Contacts between the two chains:
Residue S228 in protein 2 is in contact with residue L80 in protein 1 (closest heavy-atom distance 3.9 Å).
Residue C254 in protein 2 is in contact with residue L202 in protein 1 (closest heavy-atom distance 3.9 Å).
Residue S264 in protein 2 interacts with residue N28 in protein 1 (closest heavy-atom distance 4.4 Å).
Residue V261 in protein 2 interacts with residue V205 in protein 1 (closest heavy-atom distance 3.7 Å).
Residue R271 in protein 2 interacts with residue H22 in protein 1 (closest heavy-atom distance 3.5 Å).
Residue I255 in protein 2 interacts with residue I198 in protein 1 (closest heavy-atom distance 4.7 Å).
Residue L236 in protein 2 interacts with residue M187 in protein 1 (closest heavy-atom distance 3.8 Å).
Residue R232 in protein 2 contacts residue L80 in protein 1 (closest heavy-atom distance 3.4 Å).
Residue Q267 in protein 2 interacts with residue Y25 in protein 1 (closest heavy-atom distance 3.3 Å).
Residue F268 in protein 2 contacts residue H22 in protein 1 (closest heavy-atom distance 3.4 Å).
Residue I258 in protein 2 contacts residue L202 in protein 1 (closest heavy-atom distance 3.7 Å).
Residue S235 in protein 2 interacts with residue R183 in protein 1 (closest heavy-atom distance 3.4 Å).
Residue L244 in protein 2 interacts with residue M187 in protein 1 (closest heavy-atom distance 3.7 Å).
Residue E234 in protein 2 is in contact with residue Y68 in protein 1 (closest heavy-atom distance 3.0 Å).
Residue I250 in protein 2 interacts with residue D195 in protein 1 (closest heavy-atom distance 4.3 Å).
Residue I229 in protein 2 interacts with residue L80 in protein 1 (closest heavy-atom distance 4.5 Å).
Residue I251 in protein 2 is in contact with residue D195 in protein 1 (closest heavy-atom distance 3.6 Å).
Residue Q267 in protein 2 is in contact with residue H22 in protein 1 (closest heavy-atom distance 4.2 Å).
Residue S264 in protein 2 is in contact with residue Y25 in protein 1 (closest heavy-atom distance 3.1 Å).
Residue C254 in protein 2 is in contact with residue L199 in protein 1 (closest heavy-atom distance 4.2 Å).
Residue L246 in protein 2 contacts residue L46 in protein 1 (closest heavy-atom distance 3.8 Å).
Residue I250 in protein 2 interacts with residue C42 in protein 1 (closest heavy-atom distance 4.1 Å).
Residue I258 in protein 2 contacts residue I198 in protein 1 (closest heavy-atom distance 3.8 Å).
Residue V261 in protein 2 is in contact with residue L202 in protein 1 (closest heavy-atom distance 4.6 Å).
Residue L246 in protein 2 interacts with residue F43 in protein 1 (closest heavy-atom distance 4.5 Å).
Residue C254 in protein 2 interacts with residue L39 in protein 1 (closest heavy-atom distance 3.8 Å).
Residue N78 in protein 2 is in contact with residue N78 in protein 1 (closest heavy-atom distance 3.4 Å).
Residue L243 in protein 2 contacts residue L46 in protein 1 (closest heavy-atom distance 3.9 Å).
Residue V260 in protein 2 is in contact with residue N28 in protein 1 (closest heavy-atom distance 4.5 Å).
Residue A225 in protein 2 contacts residue L80 in protein 1 (closest heavy-atom distance 3.5 Å).
Residue L236 in protein 2 is in contact with residue W184 in protein 1 (closest heavy-atom distance 4.7 Å).
Residue R232 in protein 2 is in contact with residue Y68 in protein 1 (closest heavy-atom distance 2.4 Å).
Residue E240 in protein 2 contacts residue W184 in protein 1 (closest heavy-atom distance 3.5 Å).
Residue R232 in protein 2 contacts residue A66 in protein 1 (closest heavy-atom distance 4.1 Å).
Residue R232 in protein 2 interacts with residue V79 in protein 1 (closest heavy-atom distance 3.3 Å).
Residue L244 in protein 2 is in contact with residue L191 in protein 1 (closest heavy-atom distance 3.7 Å).
Residue V261 in protein 2 interacts with residue V32 in protein 1 (closest heavy-atom distance 4.5 Å).
Residue A247 in protein 2 interacts with residue D195 in protein 1 (closest heavy-atom distance 4.7 Å).
Residue N78 in protein 2 contacts residue S81 in protein 1 (closest heavy-atom distance 4.7 Å).
Residue I250 in protein 2 contacts residue L39 in protein 1 (closest heavy-atom distance 3.7 Å).
Residue R232 in protein 2 is in contact with residue N78 in protein 1 (closest heavy-atom distance 4.5 Å).
Residue L243 in protein 2 is in contact with residue L188 in protein 1 (closest heavy-atom distance 4.0 Å).
Residue C254 in protein 2 interacts with residue I198 in protein 1 (closest heavy-atom distance 3.7 Å).
Residue I250 in protein 2 contacts residue F43 in protein 1 (closest heavy-atom distance 3.5 Å).
Residue L236 in protein 2 contacts residue R183 in protein 1 (closest heavy-atom distance 4.2 Å).
Residue L244 in protein 2 is in contact with residue L188 in protein 1 (closest heavy-atom distance 3.7 Å).
Residue V261 in protein 2 contacts residue L206 in protein 1 (closest heavy-atom distance 3.8 Å).
Residue L243 in protein 2 interacts with residue A49 in protein 1 (closest heavy-atom distance 4.4 Å).
Residue G233 in protein 2 interacts with residue S60 in protein 1 (closest heavy-atom distance 4.2 Å).
Residue G233 in protein 2 interacts with residue Y68 in protein 1 (closest heavy-atom distance 3.3 Å).
Residue E234 in protein 2 contacts residue R183 in protein 1 (closest heavy-atom distance 3.1 Å).
Residue I251 in protein 2 interacts with residue G194 in protein 1 (closest heavy-atom distance 4.7 Å).
Residue A257 in protein 2 is in contact with residue L202 in protein 1 (closest heavy-atom distance 3.8 Å).
Residue I229 in protein 2 contacts residue S60 in protein 1 (closest heavy-atom distance 4.4 Å).
Residue L243 in protein 2 interacts with residue W184 in protein 1 (closest heavy-atom distance 4.5 Å).
Residue A257 in protein 2 is in contact with residue V32 in protein 1 (closest heavy-atom distance 4.6 Å).
Residue E234 in protein 2 is in contact with residue Y55 in protein 1 (closest heavy-atom distance 3.3 Å).
Residue I229 in protein 2 interacts with residue V61 in protein 1 (closest heavy-atom distance 4.7 Å).
Residue A247 in protein 2 interacts with residue F43 in protein 1 (closest heavy-atom distance 3.6 Å).
Residue A247 in protein 2 is in contact with residue L191 in protein 1 (closest heavy-atom distance 4.5 Å).

The following describes two proteins that form a bound complex.

Sequence of protein 1:
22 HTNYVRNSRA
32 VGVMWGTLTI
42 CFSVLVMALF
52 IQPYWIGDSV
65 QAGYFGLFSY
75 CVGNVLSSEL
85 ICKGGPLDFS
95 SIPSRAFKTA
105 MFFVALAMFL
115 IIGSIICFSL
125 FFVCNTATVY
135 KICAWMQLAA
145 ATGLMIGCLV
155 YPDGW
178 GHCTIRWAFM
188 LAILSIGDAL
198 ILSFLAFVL

Sequence of protein 2:
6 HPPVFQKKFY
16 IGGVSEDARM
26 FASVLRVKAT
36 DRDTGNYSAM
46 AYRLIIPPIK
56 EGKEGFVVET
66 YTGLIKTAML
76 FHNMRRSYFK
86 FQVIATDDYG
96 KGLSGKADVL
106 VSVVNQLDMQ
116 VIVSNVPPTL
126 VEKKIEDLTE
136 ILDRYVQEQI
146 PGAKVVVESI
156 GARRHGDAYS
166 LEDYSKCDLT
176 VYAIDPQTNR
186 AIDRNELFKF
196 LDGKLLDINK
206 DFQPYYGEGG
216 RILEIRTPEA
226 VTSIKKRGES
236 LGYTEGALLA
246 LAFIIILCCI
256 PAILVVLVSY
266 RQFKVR